Contacts between the two chains:
Residue H50 in chain B interacts with residue Y8 in chain A (closest heavy-atom distance 3.0 Å).
Residue T44 in chain B contacts residue T15 in chain A (closest heavy-atom distance 2.7 Å).
Residue C87 in chain B is in contact with residue L4 in chain A (closest heavy-atom distance 2.9 Å).
Residue G83 in chain B is in contact with residue G6 in chain A (closest heavy-atom distance 3.7 Å).
Residue R38 in chain B is in contact with residue E19 in chain A (closest heavy-atom distance 3.5 Å).
Residue E84 in chain B interacts with residue T5 in chain A (closest heavy-atom distance 4.6 Å).
Residue G81 in chain B is in contact with residue T14 in chain A (closest heavy-atom distance 3.9 Å).
Residue R64 in chain B interacts with residue L4 in chain A (closest heavy-atom distance 3.9 Å).
Residue P89 in chain B interacts with residue T3 in chain A (closest heavy-atom distance 4.3 Å).
Residue R48 in chain B is in contact with residue Y8 in chain A (closest heavy-atom distance 2.9 Å).
Residue I45 in chain B is in contact with residue L12 in chain A (closest heavy-atom distance 3.4 Å).
Residue W29 in chain B is in contact with residue T15 in chain A (closest heavy-atom distance 4.6 Å).
Residue A46 in chain B contacts residue T15 in chain A (closest heavy-atom distance 4.2 Å).
Residue M27 in chain B contacts residue Y8 in chain A (closest heavy-atom distance 4.6 Å).
Residue M27 in chain B interacts with residue L12 in chain A (closest heavy-atom distance 4.3 Å).
Residue I41 in chain B contacts residue E17 in chain A (closest heavy-atom distance 3.1 Å).
Residue C87 in chain B contacts residue E2 in chain A (closest heavy-atom distance 4.3 Å).
Residue S42 in chain B is in contact with residue E17 in chain A (closest heavy-atom distance 4.3 Å).
Residue T86 in chain B is in contact with residue L4 in chain A (closest heavy-atom distance 3.2 Å).
Residue I45 in chain B interacts with residue Y8 in chain A (closest heavy-atom distance 2.8 Å).
Residue C49 in chain B interacts with residue Y8 in chain A (closest heavy-atom distance 3.8 Å).
Residue S42 in chain B contacts residue T15 in chain A (closest heavy-atom distance 4.0 Å).
Residue G83 in chain B interacts with residue Q7 in chain A (closest heavy-atom distance 3.4 Å).
Residue P89 in chain B is in contact with residue E2 in chain A (closest heavy-atom distance 3.5 Å).
Residue Y9 in chain B is in contact with residue E18 in chain A (closest heavy-atom distance 4.3 Å).
Residue W85 in chain B contacts residue T5 in chain A (closest heavy-atom distance 2.9 Å).
Residue W85 in chain B is in contact with residue G6 in chain A (closest heavy-atom distance 3.1 Å).
Residue E84 in chain B is in contact with residue Q7 in chain A (closest heavy-atom distance 4.0 Å).
Residue I45 in chain B is in contact with residue T14 in chain A (closest heavy-atom distance 2.7 Å).
Residue G39 in chain B is in contact with residue E19 in chain A (closest heavy-atom distance 4.5 Å).
Residue R40 in chain B is in contact with residue E17 in chain A (closest heavy-atom distance 3.6 Å).
Residue W29 in chain B contacts residue T14 in chain A (closest heavy-atom distance 3.6 Å).
Residue K82 in chain B interacts with residue Y8 in chain A (closest heavy-atom distance 2.7 Å).
Residue Y71 in chain B contacts residue E2 in chain A (closest heavy-atom distance 4.8 Å).
Residue C43 in chain B contacts residue T14 in chain A (closest heavy-atom distance 3.9 Å).
Residue C87 in chain B contacts residue T3 in chain A (closest heavy-atom distance 3.4 Å).
Residue W85 in chain B interacts with residue L4 in chain A (closest heavy-atom distance 3.8 Å).
Residue R40 in chain B is in contact with residue E18 in chain A (closest heavy-atom distance 3.1 Å).
Residue K88 in chain B interacts with residue T3 in chain A (closest heavy-atom distance 3.8 Å).
Residue G39 in chain B contacts residue E18 in chain A (closest heavy-atom distance 3.9 Å).
Residue W85 in chain B interacts with residue Q7 in chain A (closest heavy-atom distance 4.0 Å).
Residue C43 in chain B contacts residue T15 in chain A (closest heavy-atom distance 3.3 Å).
Residue T44 in chain B is in contact with residue T14 in chain A (closest heavy-atom distance 3.0 Å).
Residue L73 in chain B contacts residue L4 in chain A (closest heavy-atom distance 3.6 Å).
Residue W29 in chain B is in contact with residue V13 in chain A (closest heavy-atom distance 3.8 Å).
Residue A46 in chain B contacts residue T14 in chain A (closest heavy-atom distance 3.8 Å).
Residue T86 in chain B contacts residue T5 in chain A (closest heavy-atom distance 4.0 Å).
Residue R40 in chain B interacts with residue E19 in chain A (closest heavy-atom distance 2.8 Å).
Residue I45 in chain B is in contact with residue V13 in chain A (closest heavy-atom distance 4.2 Å).
Residue C43 in chain B contacts residue V16 in chain A (closest heavy-atom distance 2.8 Å).
Residue W29 in chain B is in contact with residue V16 in chain A (closest heavy-atom distance 4.3 Å).
Residue I41 in chain B interacts with residue V16 in chain A (closest heavy-atom distance 3.9 Å).
Residue S42 in chain B is in contact with residue V16 in chain A (closest heavy-atom distance 3.4 Å).
Residue R22 in chain B interacts with residue E18 in chain A (closest heavy-atom distance 2.9 Å).
Residue G83 in chain B interacts with residue Y8 in chain A (closest heavy-atom distance 3.4 Å).
Residue H66 in chain B is in contact with residue L4 in chain A (closest heavy-atom distance 4.0 Å).
Residue T86 in chain B is in contact with residue T3 in chain A (closest heavy-atom distance 3.9 Å).
Residue E84 in chain B contacts residue G6 in chain A (closest heavy-atom distance 3.5 Å).
Residue K82 in chain B interacts with residue Q7 in chain A (closest heavy-atom distance 3.0 Å).
Residue I41 in chain B is in contact with residue E18 in chain A (closest heavy-atom distance 2.7 Å).

Sequence of chain A:
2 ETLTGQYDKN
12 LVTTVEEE

Sequence of chain B:
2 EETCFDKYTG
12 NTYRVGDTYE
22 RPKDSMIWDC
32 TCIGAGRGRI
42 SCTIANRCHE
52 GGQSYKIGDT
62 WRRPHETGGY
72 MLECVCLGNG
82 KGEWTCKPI

These two protein chains interact to form a complex.